This data describes a binding interaction between two proteins.

Residue-level contacts at the interface:
Residue V542 in the first protein contacts residue L10 in the second protein (closest heavy-atom distance 4.0 Å).
Residue L502 in the first protein contacts residue L8 in the second protein (closest heavy-atom distance 4.2 Å).
Residue H535 in the first protein contacts residue V5 in the second protein (closest heavy-atom distance 3.4 Å).
Residue K499 in the first protein interacts with residue L8 in the second protein (closest heavy-atom distance 3.4 Å).
Residue I521 in the first protein interacts with residue L10 in the second protein (closest heavy-atom distance 4.4 Å).
Residue F538 in the first protein contacts residue L8 in the second protein (closest heavy-atom distance 4.0 Å).
Residue T541 in the first protein contacts residue E11 in the second protein (closest heavy-atom distance 3.6 Å).
Residue F538 in the first protein interacts with residue L10 in the second protein (closest heavy-atom distance 3.9 Å).
Residue K545 in the first protein contacts residue Q14 in the second protein (closest heavy-atom distance 4.8 Å).
Residue A515 in the first protein is in contact with residue I15 in the second protein (closest heavy-atom distance 4.3 Å).
Residue I521 in the first protein contacts residue L13 in the second protein (closest heavy-atom distance 4.2 Å).
Residue K514 in the first protein interacts with residue Q14 in the second protein (closest heavy-atom distance 3.7 Å).
Residue L502 in the first protein contacts residue L10 in the second protein (closest heavy-atom distance 4.2 Å).
Residue F549 in the first protein contacts residue I15 in the second protein (closest heavy-atom distance 3.8 Å).
Residue M522 in the first protein contacts residue L13 in the second protein (closest heavy-atom distance 4.5 Å).
Residue K545 in the first protein interacts with residue L10 in the second protein (closest heavy-atom distance 3.4 Å).
Residue K514 in the first protein is in contact with residue I15 in the second protein (closest heavy-atom distance 3.5 Å).
Residue V557 in the first protein contacts residue I15 in the second protein (closest heavy-atom distance 4.0 Å).
Residue I498 in the first protein interacts with residue L10 in the second protein (closest heavy-atom distance 4.5 Å).
Residue A518 in the first protein contacts residue L13 in the second protein (closest heavy-atom distance 4.0 Å).
Residue F531 in the first protein interacts with residue L8 in the second protein (closest heavy-atom distance 4.9 Å).
Residue L502 in the first protein is in contact with residue R9 in the second protein (closest heavy-atom distance 4.3 Å).
Residue V525 in the first protein is in contact with residue L10 in the second protein (closest heavy-atom distance 5.0 Å).
Residue C505 in the first protein contacts residue L13 in the second protein (closest heavy-atom distance 3.7 Å).
Residue K491 in the first protein is in contact with residue V5 in the second protein (closest heavy-atom distance 4.8 Å).
Residue K545 in the first protein is in contact with residue R12 in the second protein (closest heavy-atom distance 4.2 Å).
Residue F549 in the first protein interacts with residue L13 in the second protein (closest heavy-atom distance 3.9 Å).
Residue E552 in the first protein interacts with residue I15 in the second protein (closest heavy-atom distance 3.7 Å).
Residue T541 in the first protein interacts with residue L10 in the second protein (closest heavy-atom distance 3.8 Å).
Residue M522 in the first protein interacts with residue L10 in the second protein (closest heavy-atom distance 4.4 Å).
Residue E548 in the first protein contacts residue E11 in the second protein (closest heavy-atom distance 4.8 Å).
Residue A518 in the first protein interacts with residue I15 in the second protein (closest heavy-atom distance 3.9 Å).
Residue V495 in the first protein is in contact with residue V5 in the second protein (closest heavy-atom distance 4.2 Å).
Residue F538 in the first protein interacts with residue V5 in the second protein (closest heavy-atom distance 3.8 Å).
Residue K545 in the first protein is in contact with residue E11 in the second protein (closest heavy-atom distance 2.7 Å).
Residue L502 in the first protein interacts with residue L13 in the second protein (closest heavy-atom distance 4.2 Å).
Residue K511 in the first protein interacts with residue I15 in the second protein (closest heavy-atom distance 3.9 Å).
Residue I498 in the first protein is in contact with residue L8 in the second protein (closest heavy-atom distance 3.8 Å).
Residue C505 in the first protein interacts with residue Q14 in the second protein (closest heavy-atom distance 3.8 Å).
Residue N537 in the first protein is in contact with residue D6 in the second protein (closest heavy-atom distance 4.0 Å).
Residue K545 in the first protein contacts residue L13 in the second protein (closest heavy-atom distance 2.5 Å).
Residue E548 in the first protein contacts residue L13 in the second protein (closest heavy-atom distance 4.7 Å).
Residue V495 in the first protein interacts with residue L8 in the second protein (closest heavy-atom distance 3.6 Å).
Residue F531 in the first protein interacts with residue V5 in the second protein (closest heavy-atom distance 3.8 Å).

Sequence of the second protein:
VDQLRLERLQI

Sequence of the first protein:
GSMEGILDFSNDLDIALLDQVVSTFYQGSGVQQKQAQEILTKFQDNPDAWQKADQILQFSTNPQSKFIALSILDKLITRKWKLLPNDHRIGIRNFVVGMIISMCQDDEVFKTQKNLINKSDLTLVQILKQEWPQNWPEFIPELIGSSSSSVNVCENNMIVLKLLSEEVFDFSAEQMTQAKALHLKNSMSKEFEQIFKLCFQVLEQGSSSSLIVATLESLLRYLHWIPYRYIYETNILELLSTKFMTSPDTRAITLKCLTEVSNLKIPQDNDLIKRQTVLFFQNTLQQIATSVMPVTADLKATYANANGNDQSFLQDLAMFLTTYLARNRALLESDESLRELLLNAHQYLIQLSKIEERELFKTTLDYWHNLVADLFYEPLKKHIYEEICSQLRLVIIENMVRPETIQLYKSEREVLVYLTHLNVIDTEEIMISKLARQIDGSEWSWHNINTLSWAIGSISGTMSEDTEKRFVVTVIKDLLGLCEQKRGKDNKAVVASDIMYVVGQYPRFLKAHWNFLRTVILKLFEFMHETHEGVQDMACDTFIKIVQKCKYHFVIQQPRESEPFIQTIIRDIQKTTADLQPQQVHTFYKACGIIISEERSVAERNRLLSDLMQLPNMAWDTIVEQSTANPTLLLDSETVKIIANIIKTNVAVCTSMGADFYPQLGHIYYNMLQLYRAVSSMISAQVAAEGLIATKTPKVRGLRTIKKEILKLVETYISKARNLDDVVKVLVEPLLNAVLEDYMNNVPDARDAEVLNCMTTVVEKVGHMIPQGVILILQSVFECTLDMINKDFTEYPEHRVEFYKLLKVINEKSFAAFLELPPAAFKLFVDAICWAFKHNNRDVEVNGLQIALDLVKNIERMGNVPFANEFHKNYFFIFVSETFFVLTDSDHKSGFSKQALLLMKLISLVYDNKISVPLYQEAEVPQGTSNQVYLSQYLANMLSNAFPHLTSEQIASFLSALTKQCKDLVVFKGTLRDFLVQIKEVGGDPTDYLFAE